Interface contacts:
Residue G44 in chain B is in contact with residue E8 in chain A (closest heavy-atom distance 3.6 Å).
Residue C50 in chain B contacts residue I11 in chain A (closest heavy-atom distance 4.0 Å).
Residue V103 in chain B is in contact with residue G16 in chain A (closest heavy-atom distance 4.1 Å).
Residue Y60 in chain B interacts with residue I11 in chain A (closest heavy-atom distance 3.7 Å).
Residue I59 in chain B contacts residue R12 in chain A (closest heavy-atom distance 4.0 Å).
Residue Y108 in chain B contacts residue R12 in chain A (closest heavy-atom distance 3.6 Å).
Residue K43 in chain B contacts residue E8 in chain A (closest heavy-atom distance 5.0 Å).
Residue R45 in chain B contacts residue E8 in chain A (closest heavy-atom distance 3.0 Å).
Residue E104 in chain B is in contact with residue R12 in chain A (closest heavy-atom distance 3.1 Å).
Residue G107 in chain B interacts with residue P10 in chain A (closest heavy-atom distance 3.9 Å).
Residue I59 in chain B interacts with residue I11 in chain A (closest heavy-atom distance 3.8 Å).
Residue G47 in chain B contacts residue I11 in chain A (closest heavy-atom distance 3.8 Å).
Residue Q46 in chain B interacts with residue T9 in chain A (closest heavy-atom distance 2.6 Å).
Residue G105 in chain B interacts with residue I11 in chain A (closest heavy-atom distance 3.2 Å).
Residue E104 in chain B contacts residue G16 in chain A (closest heavy-atom distance 3.8 Å).
Residue E104 in chain B contacts residue R18 in chain A (closest heavy-atom distance 2.9 Å).
Residue C106 in chain B interacts with residue P10 in chain A (closest heavy-atom distance 3.3 Å).
Residue G105 in chain B is in contact with residue N13 in chain A (closest heavy-atom distance 3.9 Å).
Residue A61 in chain B is in contact with residue I11 in chain A (closest heavy-atom distance 3.7 Å).
Residue G47 in chain B contacts residue V7 in chain A (closest heavy-atom distance 4.6 Å).
Residue E104 in chain B interacts with residue I11 in chain A (closest heavy-atom distance 4.3 Å).
Residue G107 in chain B is in contact with residue V7 in chain A (closest heavy-atom distance 3.4 Å).
Residue Y108 in chain B interacts with residue I11 in chain A (closest heavy-atom distance 4.2 Å).
Residue R45 in chain B interacts with residue V7 in chain A (closest heavy-atom distance 3.7 Å).
Residue F37 in chain B is in contact with residue V7 in chain A (closest heavy-atom distance 3.9 Å).
Residue W113 in chain B contacts residue E6 in chain A (closest heavy-atom distance 3.7 Å).
Residue E104 in chain B contacts residue C17 in chain A (closest heavy-atom distance 3.0 Å).
Residue Q46 in chain B interacts with residue E8 in chain A (closest heavy-atom distance 2.8 Å).
Residue G47 in chain B interacts with residue T9 in chain A (closest heavy-atom distance 3.0 Å).
Residue S49 in chain B contacts residue I11 in chain A (closest heavy-atom distance 3.7 Å).
Residue Y108 in chain B interacts with residue P10 in chain A (closest heavy-atom distance 3.7 Å).
Residue C106 in chain B is in contact with residue I11 in chain A (closest heavy-atom distance 2.8 Å).
Residue G105 in chain B contacts residue R12 in chain A (closest heavy-atom distance 4.5 Å).
Residue V103 in chain B interacts with residue C17 in chain A (closest heavy-atom distance 4.2 Å).
Residue E104 in chain B is in contact with residue N13 in chain A (closest heavy-atom distance 2.9 Å).
Residue V48 in chain B interacts with residue I11 in chain A (closest heavy-atom distance 3.7 Å).
Residue W113 in chain B contacts residue V7 in chain A (closest heavy-atom distance 3.7 Å).
Residue R45 in chain B is in contact with residue E6 in chain A (closest heavy-atom distance 3.4 Å).
Residue I59 in chain B is in contact with residue N13 in chain A (closest heavy-atom distance 4.0 Å).
Residue R45 in chain B interacts with residue T9 in chain A (closest heavy-atom distance 3.2 Å).
Residue V103 in chain B is in contact with residue N13 in chain A (closest heavy-atom distance 2.8 Å).
Residue V110 in chain B interacts with residue V7 in chain A (closest heavy-atom distance 4.0 Å).

Sequence of chain A:
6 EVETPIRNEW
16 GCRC

Sequence of chain B:
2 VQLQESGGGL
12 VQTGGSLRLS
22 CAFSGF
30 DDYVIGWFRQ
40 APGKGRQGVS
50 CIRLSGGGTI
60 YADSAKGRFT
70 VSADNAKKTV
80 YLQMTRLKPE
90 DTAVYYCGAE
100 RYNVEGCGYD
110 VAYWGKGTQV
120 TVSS

The following describes two proteins that form a bound complex.